Sequence of protein 1:
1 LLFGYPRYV

Contacts between the two chains:
Residue Y84 in protein 2 contacts residue V9 in protein 1 (closest heavy-atom distance 2.6 Å).
Residue W147 in protein 2 is in contact with residue R7 in protein 1 (closest heavy-atom distance 3.3 Å).
Residue D77 in protein 2 interacts with residue R7 in protein 1 (closest heavy-atom distance 4.7 Å).
Residue A69 in protein 2 is in contact with residue P6 in protein 1 (closest heavy-atom distance 4.7 Å).
Residue T163 in protein 2 is in contact with residue L1 in protein 1 (closest heavy-atom distance 4.3 Å).
Residue T143 in protein 2 contacts residue V9 in protein 1 (closest heavy-atom distance 2.9 Å).
Residue D77 in protein 2 interacts with residue Y8 in protein 1 (closest heavy-atom distance 3.5 Å).
Residue E63 in protein 2 is in contact with residue L1 in protein 1 (closest heavy-atom distance 2.8 Å).
Residue V152 in protein 2 contacts residue R7 in protein 1 (closest heavy-atom distance 4.0 Å).
Residue F9 in protein 2 interacts with residue L2 in protein 1 (closest heavy-atom distance 3.6 Å).
Residue K146 in protein 2 interacts with residue V9 in protein 1 (closest heavy-atom distance 3.1 Å).
Residue T80 in protein 2 contacts residue V9 in protein 1 (closest heavy-atom distance 3.9 Å).
Residue V76 in protein 2 contacts residue Y8 in protein 1 (closest heavy-atom distance 3.8 Å).
Residue W167 in protein 2 contacts residue L1 in protein 1 (closest heavy-atom distance 3.1 Å).
Residue Y7 in protein 2 interacts with residue L2 in protein 1 (closest heavy-atom distance 3.5 Å).
Residue Y171 in protein 2 contacts residue L1 in protein 1 (closest heavy-atom distance 2.4 Å).
Residue W147 in protein 2 is in contact with residue V9 in protein 1 (closest heavy-atom distance 4.0 Å).
Residue Y99 in protein 2 contacts residue L2 in protein 1 (closest heavy-atom distance 3.3 Å).
Residue T73 in protein 2 is in contact with residue Y8 in protein 1 (closest heavy-atom distance 3.4 Å).
Residue W147 in protein 2 is in contact with residue Y8 in protein 1 (closest heavy-atom distance 2.7 Å).
Residue H70 in protein 2 is in contact with residue L2 in protein 1 (closest heavy-atom distance 4.2 Å).
Residue T73 in protein 2 is in contact with residue R7 in protein 1 (closest heavy-atom distance 4.2 Å).
Residue Q155 in protein 2 contacts residue Y5 in protein 1 (closest heavy-atom distance 4.0 Å).
Residue E63 in protein 2 interacts with residue L2 in protein 1 (closest heavy-atom distance 2.8 Å).
Residue Y59 in protein 2 is in contact with residue L1 in protein 1 (closest heavy-atom distance 3.3 Å).
Residue M5 in protein 2 contacts residue L1 in protein 1 (closest heavy-atom distance 3.8 Å).
Residue Q72 in protein 2 is in contact with residue Y8 in protein 1 (closest heavy-atom distance 4.0 Å).
Residue Y99 in protein 2 contacts residue F3 in protein 1 (closest heavy-atom distance 3.1 Å).
Residue K66 in protein 2 is in contact with residue G4 in protein 1 (closest heavy-atom distance 3.8 Å).
Residue H70 in protein 2 interacts with residue P6 in protein 1 (closest heavy-atom distance 3.2 Å).
Residue Y159 in protein 2 is in contact with residue F3 in protein 1 (closest heavy-atom distance 3.3 Å).
Residue Q155 in protein 2 interacts with residue F3 in protein 1 (closest heavy-atom distance 3.9 Å).
Residue Y123 in protein 2 interacts with residue V9 in protein 1 (closest heavy-atom distance 4.5 Å).
Residue Y7 in protein 2 contacts residue L1 in protein 1 (closest heavy-atom distance 2.8 Å).
Residue F33 in protein 2 is in contact with residue L1 in protein 1 (closest heavy-atom distance 4.6 Å).
Residue Y116 in protein 2 is in contact with residue V9 in protein 1 (closest heavy-atom distance 4.1 Å).
Residue K66 in protein 2 interacts with residue F3 in protein 1 (closest heavy-atom distance 3.5 Å).
Residue M45 in protein 2 is in contact with residue L2 in protein 1 (closest heavy-atom distance 3.4 Å).
Residue K66 in protein 2 contacts residue L2 in protein 1 (closest heavy-atom distance 2.5 Å).
Residue D77 in protein 2 interacts with residue V9 in protein 1 (closest heavy-atom distance 2.9 Å).
Residue K66 in protein 2 interacts with residue L1 in protein 1 (closest heavy-atom distance 3.3 Å).
Residue Y159 in protein 2 contacts residue L1 in protein 1 (closest heavy-atom distance 2.9 Å).
Residue T73 in protein 2 contacts residue P6 in protein 1 (closest heavy-atom distance 3.4 Å).
Residue Y159 in protein 2 contacts residue G4 in protein 1 (closest heavy-atom distance 5.0 Å).
Residue L156 in protein 2 is in contact with residue F3 in protein 1 (closest heavy-atom distance 3.3 Å).
Residue R97 in protein 2 contacts residue R7 in protein 1 (closest heavy-atom distance 4.7 Å).
Residue L81 in protein 2 contacts residue V9 in protein 1 (closest heavy-atom distance 3.8 Å).
Residue V67 in protein 2 interacts with residue L2 in protein 1 (closest heavy-atom distance 3.4 Å).
Residue Y159 in protein 2 is in contact with residue L2 in protein 1 (closest heavy-atom distance 3.8 Å).
Residue H70 in protein 2 interacts with residue F3 in protein 1 (closest heavy-atom distance 3.0 Å).

Sequence of protein 2:
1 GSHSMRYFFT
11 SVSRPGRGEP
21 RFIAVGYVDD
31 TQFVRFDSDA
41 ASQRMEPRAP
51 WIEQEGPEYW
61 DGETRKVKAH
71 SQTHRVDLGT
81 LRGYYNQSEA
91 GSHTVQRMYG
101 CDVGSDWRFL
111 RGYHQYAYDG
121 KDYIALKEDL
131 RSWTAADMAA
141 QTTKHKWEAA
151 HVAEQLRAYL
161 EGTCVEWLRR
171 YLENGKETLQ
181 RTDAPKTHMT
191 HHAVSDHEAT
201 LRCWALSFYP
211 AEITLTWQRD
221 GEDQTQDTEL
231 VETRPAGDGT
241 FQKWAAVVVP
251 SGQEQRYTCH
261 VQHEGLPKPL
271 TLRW

This data describes a binding interaction between two proteins.